This data describes a binding interaction between two proteins.

Sequence of the second protein:
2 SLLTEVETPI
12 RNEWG

Sequence of the first protein:
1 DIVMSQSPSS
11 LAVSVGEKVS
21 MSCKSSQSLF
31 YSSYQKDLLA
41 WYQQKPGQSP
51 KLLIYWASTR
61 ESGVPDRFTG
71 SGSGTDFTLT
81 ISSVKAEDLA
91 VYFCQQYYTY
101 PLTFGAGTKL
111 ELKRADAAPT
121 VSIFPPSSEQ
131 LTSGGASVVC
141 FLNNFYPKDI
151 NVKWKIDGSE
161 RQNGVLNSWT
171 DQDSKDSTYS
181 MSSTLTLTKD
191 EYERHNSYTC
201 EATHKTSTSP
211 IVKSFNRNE

Interface contacts:
Residue Y31 in the first protein contacts residue N13 in the second protein (closest heavy-atom distance 2.9 Å).
Residue Y98 in the first protein contacts residue P10 in the second protein (closest heavy-atom distance 4.0 Å).
Residue Y100 in the first protein interacts with residue E6 in the second protein (closest heavy-atom distance 2.7 Å).
Residue Y97 in the first protein contacts residue P10 in the second protein (closest heavy-atom distance 3.3 Å).
Residue Y100 in the first protein interacts with residue T9 in the second protein (closest heavy-atom distance 3.4 Å).
Residue Y100 in the first protein contacts residue V7 in the second protein (closest heavy-atom distance 3.5 Å).
Residue Y34 in the first protein interacts with residue N13 in the second protein (closest heavy-atom distance 3.1 Å).
Residue Y34 in the first protein interacts with residue R12 in the second protein (closest heavy-atom distance 3.6 Å).
Residue L38 in the first protein interacts with residue I11 in the second protein (closest heavy-atom distance 3.8 Å).
Residue Y100 in the first protein is in contact with residue P10 in the second protein (closest heavy-atom distance 3.6 Å).
Residue Y97 in the first protein is in contact with residue I11 in the second protein (closest heavy-atom distance 3.9 Å).
Residue L102 in the first protein interacts with residue P10 in the second protein (closest heavy-atom distance 3.9 Å).
Residue Y100 in the first protein is in contact with residue E8 in the second protein (closest heavy-atom distance 3.5 Å).
Residue T99 in the first protein is in contact with residue P10 in the second protein (closest heavy-atom distance 3.8 Å).
Residue Y34 in the first protein interacts with residue I11 in the second protein (closest heavy-atom distance 3.9 Å).
Residue Y98 in the first protein is in contact with residue T9 in the second protein (closest heavy-atom distance 4.8 Å).
Residue Y31 in the first protein contacts residue E14 in the second protein (closest heavy-atom distance 3.5 Å).
Residue Y31 in the first protein is in contact with residue I11 in the second protein (closest heavy-atom distance 3.6 Å).
Residue Y98 in the first protein contacts residue I11 in the second protein (closest heavy-atom distance 3.3 Å).
Residue S33 in the first protein is in contact with residue N13 in the second protein (closest heavy-atom distance 3.6 Å).